Residue-level contacts at the interface:
Residue K682 in the first protein contacts residue F175 in the second protein (closest heavy-atom distance 3.3 Å).
Residue N575 in the first protein interacts with residue R419 in the second protein (closest heavy-atom distance 3.6 Å).
Residue E315 in the first protein contacts residue L538 in the second protein (closest heavy-atom distance 3.0 Å).
Residue P319 in the first protein interacts with residue I541 in the second protein (closest heavy-atom distance 3.3 Å).
Residue P675 in the first protein interacts with residue Q176 in the second protein (closest heavy-atom distance 2.6 Å).
Residue E528 in the first protein interacts with residue Q515 in the second protein (closest heavy-atom distance 3.2 Å).
Residue K441 in the first protein is in contact with residue N507 in the second protein (closest heavy-atom distance 2.5 Å).
Residue L595 in the first protein contacts residue W378 in the second protein (closest heavy-atom distance 3.4 Å).
Residue Y518 in the first protein is in contact with residue R393 in the second protein (closest heavy-atom distance 3.2 Å).
Residue W591 in the first protein is in contact with residue Y400 in the second protein (closest heavy-atom distance 2.6 Å).
Residue E443 in the first protein contacts residue K504 in the second protein (closest heavy-atom distance 3.3 Å).
Residue G445 in the first protein contacts residue R500 in the second protein (closest heavy-atom distance 3.0 Å).
Residue R598 in the first protein contacts residue L356 in the second protein (closest heavy-atom distance 3.8 Å).
Residue R691 in the first protein interacts with residue E304 in the second protein (closest heavy-atom distance 2.7 Å).
Residue T447 in the first protein interacts with residue Q432 in the second protein (closest heavy-atom distance 3.0 Å).
Residue M572 in the first protein contacts residue Q177 in the second protein (closest heavy-atom distance 3.1 Å).
Residue Y686 in the first protein interacts with residue E327 in the second protein (closest heavy-atom distance 3.2 Å).
Residue P577 in the first protein is in contact with residue Y400 in the second protein (closest heavy-atom distance 3.3 Å).
Residue R679 in the first protein is in contact with residue Q176 in the second protein (closest heavy-atom distance 3.4 Å).
Residue N575 in the first protein contacts residue P445 in the second protein (closest heavy-atom distance 3.4 Å).
Residue E601 in the first protein is in contact with residue L356 in the second protein (closest heavy-atom distance 3.7 Å).
Residue R598 in the first protein contacts residue Y396 in the second protein (closest heavy-atom distance 3.1 Å).
Residue N581 in the first protein contacts residue P253 in the second protein (closest heavy-atom distance 3.3 Å).
Residue L580 in the first protein contacts residue M173 in the second protein (closest heavy-atom distance 3.2 Å).
Residue E443 in the first protein contacts residue N507 in the second protein (closest heavy-atom distance 3.7 Å).
Residue S594 in the first protein contacts residue W378 in the second protein (closest heavy-atom distance 3.4 Å).
Residue K450 in the first protein contacts residue E496 in the second protein (closest heavy-atom distance 3.2 Å).
Residue R709 in the first protein interacts with residue E252 in the second protein (closest heavy-atom distance 3.6 Å).
Residue Y686 in the first protein contacts residue T273 in the second protein (closest heavy-atom distance 3.6 Å).
Residue E574 in the first protein is in contact with residue R174 in the second protein (closest heavy-atom distance 3.5 Å).
Residue S594 in the first protein is in contact with residue L356 in the second protein (closest heavy-atom distance 3.3 Å).
Residue Y518 in the first protein interacts with residue Y396 in the second protein (closest heavy-atom distance 3.5 Å).
Residue H573 in the first protein contacts residue R174 in the second protein (closest heavy-atom distance 3.6 Å).
Residue L444 in the first protein is in contact with residue K504 in the second protein (closest heavy-atom distance 3.1 Å).
Residue N526 in the first protein is in contact with residue I511 in the second protein (closest heavy-atom distance 3.7 Å).
Residue N575 in the first protein contacts residue Q470 in the second protein (closest heavy-atom distance 3.1 Å).
Residue F579 in the first protein interacts with residue R419 in the second protein (closest heavy-atom distance 3.4 Å).
Residue K685 in the first protein contacts residue E252 in the second protein (closest heavy-atom distance 3.3 Å).
Residue F579 in the first protein is in contact with residue Y360 in the second protein (closest heavy-atom distance 3.2 Å).
Residue N581 in the first protein is in contact with residue M173 in the second protein (closest heavy-atom distance 2.9 Å).
Residue G449 in the first protein is in contact with residue R500 in the second protein (closest heavy-atom distance 3.1 Å).
Residue K682 in the first protein interacts with residue E252 in the second protein (closest heavy-atom distance 3.8 Å).
Residue N526 in the first protein contacts residue K504 in the second protein (closest heavy-atom distance 3.4 Å).
Residue T447 in the first protein contacts residue R500 in the second protein (closest heavy-atom distance 3.8 Å).
Residue V713 in the first protein is in contact with residue E247 in the second protein (closest heavy-atom distance 3.7 Å).
Residue D525 in the first protein interacts with residue I511 in the second protein (closest heavy-atom distance 3.3 Å).
Residue K685 in the first protein interacts with residue T273 in the second protein (closest heavy-atom distance 3.2 Å).
Residue R709 in the first protein contacts residue Y251 in the second protein (closest heavy-atom distance 3.2 Å).
Residue M582 in the first protein contacts residue F175 in the second protein (closest heavy-atom distance 3.4 Å).
Residue L326 in the first protein contacts residue H549 in the second protein (closest heavy-atom distance 3.2 Å).
Residue K522 in the first protein interacts with residue Q352 in the second protein (closest heavy-atom distance 3.5 Å).
Residue R679 in the first protein interacts with residue F175 in the second protein (closest heavy-atom distance 3.2 Å).
Residue P319 in the first protein is in contact with residue E545 in the second protein (closest heavy-atom distance 3.5 Å).
Residue E443 in the first protein contacts residue R503 in the second protein (closest heavy-atom distance 2.9 Å).
Residue G445 in the first protein is in contact with residue E501 in the second protein (closest heavy-atom distance 3.0 Å).
Residue E706 in the first protein is in contact with residue Y251 in the second protein (closest heavy-atom distance 3.3 Å).
Residue N526 in the first protein is in contact with residue L508 in the second protein (closest heavy-atom distance 3.4 Å).
Residue L580 in the first protein interacts with residue Y360 in the second protein (closest heavy-atom distance 3.2 Å).
Residue F579 in the first protein interacts with residue P358 in the second protein (closest heavy-atom distance 3.2 Å).
Residue E574 in the first protein contacts residue Q470 in the second protein (closest heavy-atom distance 3.6 Å).

Sequence of the second protein:
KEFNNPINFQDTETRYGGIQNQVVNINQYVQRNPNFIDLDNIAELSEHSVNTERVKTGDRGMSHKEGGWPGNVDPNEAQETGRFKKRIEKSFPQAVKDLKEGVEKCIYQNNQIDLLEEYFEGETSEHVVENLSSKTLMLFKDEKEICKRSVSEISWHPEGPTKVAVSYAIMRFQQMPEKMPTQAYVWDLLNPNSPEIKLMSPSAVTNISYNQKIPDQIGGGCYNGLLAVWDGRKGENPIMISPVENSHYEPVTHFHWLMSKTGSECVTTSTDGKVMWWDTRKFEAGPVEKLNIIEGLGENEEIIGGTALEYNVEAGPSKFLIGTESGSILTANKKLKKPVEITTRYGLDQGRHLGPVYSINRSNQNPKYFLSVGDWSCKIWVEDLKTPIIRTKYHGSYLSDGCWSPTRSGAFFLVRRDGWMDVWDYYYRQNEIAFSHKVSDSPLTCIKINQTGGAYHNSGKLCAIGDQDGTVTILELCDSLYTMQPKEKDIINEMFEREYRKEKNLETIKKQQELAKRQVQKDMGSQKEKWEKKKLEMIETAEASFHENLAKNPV

Sequence of the first protein:
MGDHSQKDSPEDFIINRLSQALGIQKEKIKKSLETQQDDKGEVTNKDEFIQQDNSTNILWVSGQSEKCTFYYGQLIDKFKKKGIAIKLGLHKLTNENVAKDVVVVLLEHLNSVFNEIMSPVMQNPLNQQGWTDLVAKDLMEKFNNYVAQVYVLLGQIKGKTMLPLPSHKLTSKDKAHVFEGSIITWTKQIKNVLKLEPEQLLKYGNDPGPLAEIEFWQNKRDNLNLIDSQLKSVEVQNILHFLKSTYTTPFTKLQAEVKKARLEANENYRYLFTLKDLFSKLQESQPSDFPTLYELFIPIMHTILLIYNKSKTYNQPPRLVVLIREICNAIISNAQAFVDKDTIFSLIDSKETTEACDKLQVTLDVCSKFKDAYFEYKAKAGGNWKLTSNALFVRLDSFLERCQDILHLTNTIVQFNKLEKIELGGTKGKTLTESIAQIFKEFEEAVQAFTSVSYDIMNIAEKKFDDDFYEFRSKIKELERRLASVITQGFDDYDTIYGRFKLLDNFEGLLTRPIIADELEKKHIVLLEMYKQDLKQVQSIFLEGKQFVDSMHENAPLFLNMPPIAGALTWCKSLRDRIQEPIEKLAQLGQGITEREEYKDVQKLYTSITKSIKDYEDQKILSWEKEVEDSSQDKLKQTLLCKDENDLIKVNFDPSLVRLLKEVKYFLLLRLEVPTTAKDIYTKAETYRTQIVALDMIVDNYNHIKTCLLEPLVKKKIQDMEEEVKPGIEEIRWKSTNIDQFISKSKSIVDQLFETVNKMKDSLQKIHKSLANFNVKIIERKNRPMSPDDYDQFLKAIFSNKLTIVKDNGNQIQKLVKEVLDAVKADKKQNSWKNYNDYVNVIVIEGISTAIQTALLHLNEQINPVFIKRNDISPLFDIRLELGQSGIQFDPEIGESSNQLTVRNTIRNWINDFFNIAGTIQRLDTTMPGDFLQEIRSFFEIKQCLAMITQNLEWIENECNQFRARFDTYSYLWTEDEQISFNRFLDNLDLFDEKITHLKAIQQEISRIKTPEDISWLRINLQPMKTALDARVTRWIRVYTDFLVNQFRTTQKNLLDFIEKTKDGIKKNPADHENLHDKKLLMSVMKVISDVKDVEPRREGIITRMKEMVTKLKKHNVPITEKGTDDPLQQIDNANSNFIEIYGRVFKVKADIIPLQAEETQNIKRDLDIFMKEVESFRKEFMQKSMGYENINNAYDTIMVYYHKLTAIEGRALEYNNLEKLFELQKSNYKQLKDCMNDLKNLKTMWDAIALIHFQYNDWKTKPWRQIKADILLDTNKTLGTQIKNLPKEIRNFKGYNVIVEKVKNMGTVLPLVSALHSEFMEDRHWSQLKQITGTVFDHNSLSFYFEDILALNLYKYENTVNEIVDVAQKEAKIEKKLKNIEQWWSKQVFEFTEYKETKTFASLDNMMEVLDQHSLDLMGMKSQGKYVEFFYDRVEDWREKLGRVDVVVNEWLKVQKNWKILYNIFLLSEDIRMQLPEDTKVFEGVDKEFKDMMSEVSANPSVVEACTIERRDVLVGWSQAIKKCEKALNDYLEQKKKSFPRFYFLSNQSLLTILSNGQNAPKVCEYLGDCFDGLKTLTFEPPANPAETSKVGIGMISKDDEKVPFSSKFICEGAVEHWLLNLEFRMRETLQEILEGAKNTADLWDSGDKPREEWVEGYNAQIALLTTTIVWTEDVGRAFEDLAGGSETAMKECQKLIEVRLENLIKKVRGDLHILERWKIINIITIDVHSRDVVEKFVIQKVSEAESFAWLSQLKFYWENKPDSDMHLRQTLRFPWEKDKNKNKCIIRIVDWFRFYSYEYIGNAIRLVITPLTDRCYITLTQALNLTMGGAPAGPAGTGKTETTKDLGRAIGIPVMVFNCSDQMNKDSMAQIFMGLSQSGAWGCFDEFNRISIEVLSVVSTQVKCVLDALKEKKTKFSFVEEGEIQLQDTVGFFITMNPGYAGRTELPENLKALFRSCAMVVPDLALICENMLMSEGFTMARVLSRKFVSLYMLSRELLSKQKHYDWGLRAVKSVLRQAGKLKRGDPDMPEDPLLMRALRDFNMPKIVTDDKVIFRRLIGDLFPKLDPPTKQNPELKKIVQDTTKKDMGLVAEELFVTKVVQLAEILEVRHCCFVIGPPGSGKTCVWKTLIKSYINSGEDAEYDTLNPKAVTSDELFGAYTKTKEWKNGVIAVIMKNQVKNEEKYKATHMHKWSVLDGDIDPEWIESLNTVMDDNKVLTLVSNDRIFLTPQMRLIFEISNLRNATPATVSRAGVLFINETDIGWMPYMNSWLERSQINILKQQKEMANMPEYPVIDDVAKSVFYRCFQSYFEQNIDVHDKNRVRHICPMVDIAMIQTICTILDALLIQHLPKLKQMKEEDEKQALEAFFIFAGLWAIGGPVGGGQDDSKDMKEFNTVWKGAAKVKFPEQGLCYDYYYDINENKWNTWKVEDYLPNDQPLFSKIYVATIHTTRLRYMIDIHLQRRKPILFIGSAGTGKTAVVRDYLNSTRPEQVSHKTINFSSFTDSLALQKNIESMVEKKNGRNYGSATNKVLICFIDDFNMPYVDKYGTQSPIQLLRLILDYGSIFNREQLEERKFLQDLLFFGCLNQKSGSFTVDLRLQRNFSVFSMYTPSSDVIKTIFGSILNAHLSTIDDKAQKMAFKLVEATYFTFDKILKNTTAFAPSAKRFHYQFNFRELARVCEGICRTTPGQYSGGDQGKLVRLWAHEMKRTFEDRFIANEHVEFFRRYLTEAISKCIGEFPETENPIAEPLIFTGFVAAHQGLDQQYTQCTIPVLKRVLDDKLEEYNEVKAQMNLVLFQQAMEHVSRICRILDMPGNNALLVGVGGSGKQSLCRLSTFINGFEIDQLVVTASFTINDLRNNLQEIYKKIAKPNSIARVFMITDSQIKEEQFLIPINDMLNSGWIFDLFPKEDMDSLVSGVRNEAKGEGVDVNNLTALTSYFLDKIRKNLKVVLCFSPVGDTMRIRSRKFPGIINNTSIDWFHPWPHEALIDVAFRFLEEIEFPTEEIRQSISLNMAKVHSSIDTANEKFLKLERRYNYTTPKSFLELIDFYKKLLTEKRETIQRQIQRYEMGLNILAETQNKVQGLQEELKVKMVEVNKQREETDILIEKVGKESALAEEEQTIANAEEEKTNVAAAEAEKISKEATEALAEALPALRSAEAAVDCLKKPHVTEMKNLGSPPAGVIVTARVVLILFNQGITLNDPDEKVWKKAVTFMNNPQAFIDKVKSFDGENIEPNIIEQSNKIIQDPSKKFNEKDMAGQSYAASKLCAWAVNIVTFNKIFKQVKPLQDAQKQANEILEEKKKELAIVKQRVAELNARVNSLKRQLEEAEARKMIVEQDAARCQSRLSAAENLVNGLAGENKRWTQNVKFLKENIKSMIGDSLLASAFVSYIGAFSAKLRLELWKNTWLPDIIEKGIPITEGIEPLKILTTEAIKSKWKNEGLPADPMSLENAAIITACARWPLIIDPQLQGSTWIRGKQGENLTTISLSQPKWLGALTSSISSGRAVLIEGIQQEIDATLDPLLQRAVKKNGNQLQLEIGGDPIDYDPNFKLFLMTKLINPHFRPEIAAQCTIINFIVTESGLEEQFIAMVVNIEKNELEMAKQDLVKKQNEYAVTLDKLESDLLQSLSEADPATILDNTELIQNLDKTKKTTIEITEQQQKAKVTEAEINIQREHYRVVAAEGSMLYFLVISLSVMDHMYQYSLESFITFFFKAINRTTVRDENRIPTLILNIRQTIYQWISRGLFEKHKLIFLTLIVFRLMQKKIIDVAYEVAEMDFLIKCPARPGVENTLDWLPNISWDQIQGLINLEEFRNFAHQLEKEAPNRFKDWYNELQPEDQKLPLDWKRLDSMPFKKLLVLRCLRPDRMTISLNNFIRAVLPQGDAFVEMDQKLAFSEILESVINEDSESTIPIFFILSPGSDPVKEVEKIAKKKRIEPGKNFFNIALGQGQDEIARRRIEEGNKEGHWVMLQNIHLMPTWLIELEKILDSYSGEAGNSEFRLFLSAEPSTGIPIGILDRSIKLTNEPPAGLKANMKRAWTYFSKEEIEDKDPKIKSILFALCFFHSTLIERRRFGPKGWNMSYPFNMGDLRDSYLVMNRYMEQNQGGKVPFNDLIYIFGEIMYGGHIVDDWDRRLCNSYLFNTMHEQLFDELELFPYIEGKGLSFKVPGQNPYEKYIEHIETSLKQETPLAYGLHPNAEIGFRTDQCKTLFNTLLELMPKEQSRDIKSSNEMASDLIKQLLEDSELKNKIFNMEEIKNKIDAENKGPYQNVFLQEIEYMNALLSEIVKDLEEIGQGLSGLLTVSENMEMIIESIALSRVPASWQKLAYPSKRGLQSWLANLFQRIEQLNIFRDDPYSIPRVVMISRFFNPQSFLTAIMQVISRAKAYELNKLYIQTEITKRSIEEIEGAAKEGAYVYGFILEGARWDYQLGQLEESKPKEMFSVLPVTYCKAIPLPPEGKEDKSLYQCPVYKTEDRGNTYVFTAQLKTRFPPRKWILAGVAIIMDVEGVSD

This data describes a binding interaction between two proteins.